Residue-level contacts at the interface:
Residue S35 in protein 1 contacts residue S21 in protein 2 (closest heavy-atom distance 2.9 Å).
Residue K75 in protein 1 interacts with residue F16 in protein 2 (closest heavy-atom distance 3.7 Å).
Residue T39 in protein 1 is in contact with residue E15 in protein 2 (closest heavy-atom distance 4.2 Å).
Residue S34 in protein 1 is in contact with residue V19 in protein 2 (closest heavy-atom distance 4.6 Å).
Residue M43 in protein 1 contacts residue F16 in protein 2 (closest heavy-atom distance 3.8 Å).
Residue I33 in protein 1 contacts residue D23 in protein 2 (closest heavy-atom distance 2.9 Å).
Residue D37 in protein 1 contacts residue V18 in protein 2 (closest heavy-atom distance 2.8 Å).
Residue I71 in protein 1 is in contact with residue F16 in protein 2 (closest heavy-atom distance 3.7 Å).
Residue I33 in protein 1 is in contact with residue K26 in protein 2 (closest heavy-atom distance 3.9 Å).
Residue T82 in protein 1 interacts with residue L27 in protein 2 (closest heavy-atom distance 3.8 Å).
Residue I38 in protein 1 contacts residue F16 in protein 2 (closest heavy-atom distance 3.5 Å).
Residue S34 in protein 1 contacts residue D23 in protein 2 (closest heavy-atom distance 4.9 Å).
Residue S35 in protein 1 interacts with residue V18 in protein 2 (closest heavy-atom distance 4.4 Å).
Residue L258 in protein 1 contacts residue K26 in protein 2 (closest heavy-atom distance 4.8 Å).
Residue I38 in protein 1 interacts with residue G17 in protein 2 (closest heavy-atom distance 4.1 Å).
Residue I33 in protein 1 contacts residue Q30 in protein 2 (closest heavy-atom distance 4.1 Å).
Residue Y32 in protein 1 contacts residue D23 in protein 2 (closest heavy-atom distance 3.9 Å).
Residue V36 in protein 1 interacts with residue G17 in protein 2 (closest heavy-atom distance 3.9 Å).
Residue S34 in protein 1 contacts residue V22 in protein 2 (closest heavy-atom distance 4.3 Å).
Residue F79 in protein 1 interacts with residue F16 in protein 2 (closest heavy-atom distance 3.8 Å).
Residue I33 in protein 1 contacts residue V22 in protein 2 (closest heavy-atom distance 3.4 Å).
Residue V36 in protein 1 contacts residue V19 in protein 2 (closest heavy-atom distance 4.2 Å).
Residue H40 in protein 1 is in contact with residue F16 in protein 2 (closest heavy-atom distance 3.4 Å).
Residue V36 in protein 1 contacts residue V18 in protein 2 (closest heavy-atom distance 3.4 Å).
Residue D37 in protein 1 interacts with residue F16 in protein 2 (closest heavy-atom distance 4.5 Å).
Residue G76 in protein 1 interacts with residue F16 in protein 2 (closest heavy-atom distance 4.0 Å).
Residue T39 in protein 1 contacts residue F16 in protein 2 (closest heavy-atom distance 2.9 Å).
Residue D37 in protein 1 contacts residue V19 in protein 2 (closest heavy-atom distance 4.9 Å).
Residue I33 in protein 1 contacts residue L27 in protein 2 (closest heavy-atom distance 3.8 Å).
Residue D37 in protein 1 is in contact with residue G17 in protein 2 (closest heavy-atom distance 3.0 Å).
Residue I33 in protein 1 is in contact with residue S21 in protein 2 (closest heavy-atom distance 4.3 Å).
Residue F79 in protein 1 contacts residue S14 in protein 2 (closest heavy-atom distance 3.7 Å).
Residue K75 in protein 1 contacts residue E15 in protein 2 (closest heavy-atom distance 3.5 Å).
Residue L28 in protein 1 interacts with residue L20 in protein 2 (closest heavy-atom distance 3.9 Å).
Residue K260 in protein 1 contacts residue R29 in protein 2 (closest heavy-atom distance 4.7 Å).
Residue V259 in protein 1 is in contact with residue K26 in protein 2 (closest heavy-atom distance 4.0 Å).
Residue D37 in protein 1 contacts residue L20 in protein 2 (closest heavy-atom distance 3.8 Å).
Residue F79 in protein 1 interacts with residue G17 in protein 2 (closest heavy-atom distance 5.0 Å).
Residue H40 in protein 1 contacts residue E15 in protein 2 (closest heavy-atom distance 3.9 Å).
Residue T39 in protein 1 is in contact with residue V18 in protein 2 (closest heavy-atom distance 4.9 Å).
Residue S35 in protein 1 contacts residue V22 in protein 2 (closest heavy-atom distance 5.0 Å).
Residue V36 in protein 1 interacts with residue L20 in protein 2 (closest heavy-atom distance 4.2 Å).
Residue S34 in protein 1 contacts residue S21 in protein 2 (closest heavy-atom distance 3.2 Å).
Residue S35 in protein 1 is in contact with residue L20 in protein 2 (closest heavy-atom distance 2.8 Å).
Residue Y32 in protein 1 is in contact with residue K26 in protein 2 (closest heavy-atom distance 3.8 Å).
Residue I38 in protein 1 interacts with residue V18 in protein 2 (closest heavy-atom distance 5.0 Å).
Residue S35 in protein 1 contacts residue V19 in protein 2 (closest heavy-atom distance 3.5 Å).
Residue T39 in protein 1 is in contact with residue G17 in protein 2 (closest heavy-atom distance 3.4 Å).

These two protein chains interact to form a complex.

Sequence of protein 1:
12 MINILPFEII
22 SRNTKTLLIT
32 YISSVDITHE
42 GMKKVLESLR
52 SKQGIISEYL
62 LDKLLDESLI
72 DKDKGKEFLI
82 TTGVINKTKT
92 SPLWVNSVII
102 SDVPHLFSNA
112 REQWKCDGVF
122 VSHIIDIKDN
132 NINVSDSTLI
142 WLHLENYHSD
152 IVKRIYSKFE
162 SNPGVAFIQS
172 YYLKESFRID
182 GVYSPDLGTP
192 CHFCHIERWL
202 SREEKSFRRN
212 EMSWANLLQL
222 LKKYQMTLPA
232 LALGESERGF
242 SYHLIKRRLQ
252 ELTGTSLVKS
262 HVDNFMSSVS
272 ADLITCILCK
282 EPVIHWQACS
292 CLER

Sequence of protein 2:
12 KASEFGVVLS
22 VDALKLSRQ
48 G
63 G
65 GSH